Contacts between the two chains:
Residue A13 in chain B contacts residue A79 in chain A (closest heavy-atom distance 4.7 Å).
Residue V17 in chain B is in contact with residue I36 in chain A (closest heavy-atom distance 3.7 Å).
Residue V73 in chain B is in contact with residue W74 in chain A (closest heavy-atom distance 4.9 Å).
Residue H18 in chain B is in contact with residue L140 in chain A (closest heavy-atom distance 3.4 Å).
Residue A13 in chain B interacts with residue L4 in chain A (closest heavy-atom distance 3.7 Å).
Residue A13 in chain B contacts residue T34 in chain A (closest heavy-atom distance 4.2 Å).
Residue I71 in chain B contacts residue K40 in chain A (closest heavy-atom distance 3.5 Å).
Residue V73 in chain B contacts residue K40 in chain A (closest heavy-atom distance 4.9 Å).
Residue I71 in chain B contacts residue L41 in chain A (closest heavy-atom distance 3.8 Å).
Residue H18 in chain B interacts with residue A37 in chain A (closest heavy-atom distance 4.6 Å).
Residue A13 in chain B is in contact with residue I36 in chain A (closest heavy-atom distance 3.4 Å).
Residue L12 in chain B contacts residue L4 in chain A (closest heavy-atom distance 4.8 Å).
Residue V17 in chain B interacts with residue T34 in chain A (closest heavy-atom distance 4.0 Å).
Residue Q16 in chain B contacts residue K6 in chain A (closest heavy-atom distance 3.4 Å).
Residue I71 in chain B interacts with residue Q42 in chain A (closest heavy-atom distance 3.6 Å).
Residue G23 in chain B contacts residue T139 in chain A (closest heavy-atom distance 4.7 Å).
Residue H18 in chain B contacts residue I36 in chain A (closest heavy-atom distance 3.0 Å).
Residue A9 in chain B interacts with residue P81 in chain A (closest heavy-atom distance 3.7 Å).
Residue V17 in chain B interacts with residue I35 in chain A (closest heavy-atom distance 4.2 Å).
Residue Q16 in chain B contacts residue I36 in chain A (closest heavy-atom distance 3.5 Å).
Residue I71 in chain B interacts with residue P72 in chain A (closest heavy-atom distance 4.0 Å).
Residue T24 in chain B interacts with residue T139 in chain A (closest heavy-atom distance 5.0 Å).
Residue Y14 in chain B interacts with residue T34 in chain A (closest heavy-atom distance 4.5 Å).
Residue H18 in chain B contacts residue T139 in chain A (closest heavy-atom distance 4.4 Å).
Residue A9 in chain B interacts with residue L4 in chain A (closest heavy-atom distance 4.0 Å).

Sequence of chain A:
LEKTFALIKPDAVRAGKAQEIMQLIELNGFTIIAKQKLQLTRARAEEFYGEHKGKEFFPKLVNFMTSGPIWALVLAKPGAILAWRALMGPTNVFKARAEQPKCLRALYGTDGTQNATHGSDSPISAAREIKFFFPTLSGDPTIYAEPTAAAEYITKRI

The following describes two proteins that form a bound complex.

Sequence of chain B:
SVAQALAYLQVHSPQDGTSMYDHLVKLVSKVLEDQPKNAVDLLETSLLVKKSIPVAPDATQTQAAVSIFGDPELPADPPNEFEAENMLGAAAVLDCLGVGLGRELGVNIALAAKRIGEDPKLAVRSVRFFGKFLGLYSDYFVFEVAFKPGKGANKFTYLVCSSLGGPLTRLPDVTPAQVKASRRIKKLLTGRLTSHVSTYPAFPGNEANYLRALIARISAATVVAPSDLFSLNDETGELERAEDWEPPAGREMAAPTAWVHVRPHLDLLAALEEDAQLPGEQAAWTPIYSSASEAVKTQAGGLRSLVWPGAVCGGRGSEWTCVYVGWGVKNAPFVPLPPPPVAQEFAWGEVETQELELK